Sequence of the first protein:
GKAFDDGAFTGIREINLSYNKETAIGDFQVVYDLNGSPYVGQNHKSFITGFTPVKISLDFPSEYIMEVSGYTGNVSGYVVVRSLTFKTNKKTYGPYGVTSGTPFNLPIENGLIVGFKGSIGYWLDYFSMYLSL

Sequence of the second protein:
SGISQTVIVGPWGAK

Residue-level contacts at the interface:
Residue M129 in the first protein interacts with residue V9 in the second protein (closest heavy-atom distance 2.9 Å).
Residue L131 in the first protein interacts with residue T6 in the second protein (closest heavy-atom distance 3.7 Å).
Residue D125 in the first protein contacts residue W12 in the second protein (closest heavy-atom distance 4.3 Å).
Residue T72 in the first protein interacts with residue G13 in the second protein (closest heavy-atom distance 3.7 Å).
Residue L131 in the first protein interacts with residue V9 in the second protein (closest heavy-atom distance 4.0 Å).
Residue Y126 in the first protein contacts residue G13 in the second protein (closest heavy-atom distance 3.9 Å).
Residue V81 in the first protein interacts with residue G13 in the second protein (closest heavy-atom distance 4.6 Å).
Residue F127 in the first protein is in contact with residue P11 in the second protein (closest heavy-atom distance 3.4 Å).
Residue Y126 in the first protein interacts with residue W12 in the second protein (closest heavy-atom distance 3.1 Å).
Residue Y130 in the first protein contacts residue V7 in the second protein (closest heavy-atom distance 3.3 Å).
Residue L106 in the first protein is in contact with residue V9 in the second protein (closest heavy-atom distance 3.9 Å).
Residue Y126 in the first protein is in contact with residue P11 in the second protein (closest heavy-atom distance 4.0 Å).
Residue M129 in the first protein interacts with residue W12 in the second protein (closest heavy-atom distance 3.7 Å).
Residue D125 in the first protein contacts residue A14 in the second protein (closest heavy-atom distance 2.9 Å).
Residue S128 in the first protein is in contact with residue V9 in the second protein (closest heavy-atom distance 3.3 Å).
Residue Y130 in the first protein interacts with residue I8 in the second protein (closest heavy-atom distance 3.5 Å).
Residue V114 in the first protein is in contact with residue T6 in the second protein (closest heavy-atom distance 4.7 Å).
Residue F104 in the first protein contacts residue W12 in the second protein (closest heavy-atom distance 4.0 Å).
Residue M129 in the first protein interacts with residue I8 in the second protein (closest heavy-atom distance 3.4 Å).
Residue F127 in the first protein is in contact with residue W12 in the second protein (closest heavy-atom distance 3.2 Å).
Residue V81 in the first protein contacts residue W12 in the second protein (closest heavy-atom distance 4.1 Å).
Residue V79 in the first protein is in contact with residue G13 in the second protein (closest heavy-atom distance 3.9 Å).
Residue Y126 in the first protein interacts with residue A14 in the second protein (closest heavy-atom distance 3.5 Å).
Residue L131 in the first protein contacts residue I8 in the second protein (closest heavy-atom distance 4.8 Å).
Residue V79 in the first protein interacts with residue A14 in the second protein (closest heavy-atom distance 3.5 Å).
Residue K117 in the first protein is in contact with residue I8 in the second protein (closest heavy-atom distance 4.3 Å).
Residue T72 in the first protein is in contact with residue W12 in the second protein (closest heavy-atom distance 4.3 Å).
Residue S128 in the first protein contacts residue W12 in the second protein (closest heavy-atom distance 4.9 Å).
Residue F127 in the first protein is in contact with residue G10 in the second protein (closest heavy-atom distance 4.4 Å).
Residue M129 in the first protein interacts with residue V7 in the second protein (closest heavy-atom distance 4.0 Å).
Residue D125 in the first protein is in contact with residue G13 in the second protein (closest heavy-atom distance 3.4 Å).
Residue S128 in the first protein interacts with residue I8 in the second protein (closest heavy-atom distance 4.0 Å).
Residue L131 in the first protein is in contact with residue V7 in the second protein (closest heavy-atom distance 2.8 Å).
Residue L106 in the first protein interacts with residue W12 in the second protein (closest heavy-atom distance 3.8 Å).
Residue Y130 in the first protein interacts with residue T6 in the second protein (closest heavy-atom distance 3.4 Å).
Residue S128 in the first protein interacts with residue P11 in the second protein (closest heavy-atom distance 3.3 Å).
Residue A8 in the first protein is in contact with residue T6 in the second protein (closest heavy-atom distance 4.2 Å).
Residue S128 in the first protein interacts with residue G10 in the second protein (closest heavy-atom distance 3.4 Å).
Residue F127 in the first protein contacts residue V9 in the second protein (closest heavy-atom distance 5.0 Å).

The following describes two proteins that form a bound complex.